Sequence of chain A:
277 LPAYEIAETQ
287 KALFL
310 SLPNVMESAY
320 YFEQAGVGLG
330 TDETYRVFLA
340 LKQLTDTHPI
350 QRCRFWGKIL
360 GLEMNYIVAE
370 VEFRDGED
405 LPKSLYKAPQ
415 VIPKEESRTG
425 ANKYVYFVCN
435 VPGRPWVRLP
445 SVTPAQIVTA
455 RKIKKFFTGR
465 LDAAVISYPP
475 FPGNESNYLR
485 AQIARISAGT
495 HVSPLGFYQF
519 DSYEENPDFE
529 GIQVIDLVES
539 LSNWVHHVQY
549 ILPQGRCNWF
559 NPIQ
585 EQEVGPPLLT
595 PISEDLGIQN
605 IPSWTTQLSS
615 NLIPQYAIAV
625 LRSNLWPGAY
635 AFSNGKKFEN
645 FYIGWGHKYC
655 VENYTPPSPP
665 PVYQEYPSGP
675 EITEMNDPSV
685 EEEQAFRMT

Sequence of chain B:
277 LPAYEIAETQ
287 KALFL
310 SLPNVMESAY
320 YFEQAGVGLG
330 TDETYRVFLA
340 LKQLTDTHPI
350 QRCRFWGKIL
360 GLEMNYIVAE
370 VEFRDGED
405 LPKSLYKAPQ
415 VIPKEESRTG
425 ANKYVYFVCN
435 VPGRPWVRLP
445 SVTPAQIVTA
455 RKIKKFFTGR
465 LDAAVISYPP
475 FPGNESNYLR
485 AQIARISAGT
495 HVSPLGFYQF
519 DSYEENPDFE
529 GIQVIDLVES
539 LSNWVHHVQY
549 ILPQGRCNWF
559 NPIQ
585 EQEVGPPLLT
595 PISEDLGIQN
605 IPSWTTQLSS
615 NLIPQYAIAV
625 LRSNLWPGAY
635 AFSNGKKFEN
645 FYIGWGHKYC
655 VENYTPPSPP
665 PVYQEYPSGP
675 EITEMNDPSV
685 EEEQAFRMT

The following describes two proteins that form a bound complex.

Residue-level contacts at the interface:
Residue Q619 in chain A interacts with residue S310 in chain B (closest heavy-atom distance 2.8 Å).
Residue I617 in chain A contacts residue F337 in chain B (closest heavy-atom distance 3.8 Å).
Residue S310 in chain A is in contact with residue Q619 in chain B (closest heavy-atom distance 3.2 Å).
Residue I617 in chain A is in contact with residue K341 in chain B (closest heavy-atom distance 4.1 Å).
Residue Y319 in chain A is in contact with residue M315 in chain B (closest heavy-atom distance 2.9 Å).
Residue K641 in chain A is in contact with residue K641 in chain B (closest heavy-atom distance 4.6 Å).
Residue L616 in chain A interacts with residue Y334 in chain B (closest heavy-atom distance 2.7 Å).
Residue S614 in chain A is in contact with residue Y334 in chain B (closest heavy-atom distance 4.6 Å).
Residue K341 in chain A is in contact with residue I617 in chain B (closest heavy-atom distance 4.9 Å).
Residue P312 in chain A is in contact with residue Y620 in chain B (closest heavy-atom distance 3.4 Å).
Residue Y620 in chain A is in contact with residue F337 in chain B (closest heavy-atom distance 4.5 Å).
Residue Y334 in chain A interacts with residue S614 in chain B (closest heavy-atom distance 4.0 Å).
Residue L616 in chain A is in contact with residue K341 in chain B (closest heavy-atom distance 3.7 Å).
Residue Q323 in chain A interacts with residue M315 in chain B (closest heavy-atom distance 3.4 Å).
Residue Y620 in chain A is in contact with residue L311 in chain B (closest heavy-atom distance 3.1 Å).
Residue F290 in chain A interacts with residue L616 in chain B (closest heavy-atom distance 3.5 Å).
Residue I617 in chain A is in contact with residue Y334 in chain B (closest heavy-atom distance 4.7 Å).
Residue L338 in chain A contacts residue L616 in chain B (closest heavy-atom distance 3.0 Å).
Residue Y334 in chain A is in contact with residue I617 in chain B (closest heavy-atom distance 2.9 Å).
Residue M315 in chain A contacts residue Y319 in chain B (closest heavy-atom distance 3.5 Å).
Residue L616 in chain A is in contact with residue L291 in chain B (closest heavy-atom distance 4.3 Å).
Residue E316 in chain A contacts residue Y320 in chain B (closest heavy-atom distance 3.9 Å).
Residue K641 in chain A contacts residue Y320 in chain B (closest heavy-atom distance 4.8 Å).
Residue Y620 in chain A contacts residue P312 in chain B (closest heavy-atom distance 3.4 Å).
Residue E316 in chain A is in contact with residue Y319 in chain B (closest heavy-atom distance 3.6 Å).
Residue L616 in chain A contacts residue L338 in chain B (closest heavy-atom distance 4.0 Å).
Residue Q619 in chain A contacts residue L311 in chain B (closest heavy-atom distance 3.6 Å).
Residue F337 in chain A is in contact with residue I617 in chain B (closest heavy-atom distance 3.6 Å).
Residue Y319 in chain A is in contact with residue E316 in chain B (closest heavy-atom distance 3.0 Å).
Residue Y620 in chain A is in contact with residue N313 in chain B (closest heavy-atom distance 2.8 Å).
Residue L338 in chain A contacts residue I617 in chain B (closest heavy-atom distance 3.8 Å).
Residue Y319 in chain A interacts with residue N313 in chain B (closest heavy-atom distance 4.4 Å).
Residue Y319 in chain A is in contact with residue Y319 in chain B (closest heavy-atom distance 3.6 Å).
Residue Y334 in chain A is in contact with residue L616 in chain B (closest heavy-atom distance 3.6 Å).
Residue Y334 in chain A is in contact with residue N615 in chain B (closest heavy-atom distance 4.9 Å).
Residue L616 in chain A contacts residue F290 in chain B (closest heavy-atom distance 4.2 Å).
Residue K341 in chain A contacts residue L616 in chain B (closest heavy-atom distance 3.6 Å).
Residue L289 in chain A is in contact with residue L616 in chain B (closest heavy-atom distance 4.6 Å).
Residue L616 in chain A is in contact with residue L289 in chain B (closest heavy-atom distance 4.1 Å).
Residue M315 in chain A interacts with residue Q323 in chain B (closest heavy-atom distance 3.6 Å).
Residue L311 in chain A is in contact with residue I617 in chain B (closest heavy-atom distance 4.1 Å).
Residue Y320 in chain A contacts residue E316 in chain B (closest heavy-atom distance 3.1 Å).
Residue N313 in chain A interacts with residue Y620 in chain B (closest heavy-atom distance 3.3 Å).
Residue L311 in chain A contacts residue Q619 in chain B (closest heavy-atom distance 4.1 Å).
Residue I617 in chain A contacts residue L338 in chain B (closest heavy-atom distance 4.2 Å).
Residue L311 in chain A interacts with residue Y620 in chain B (closest heavy-atom distance 2.5 Å).
Residue V314 in chain A is in contact with residue Y620 in chain B (closest heavy-atom distance 4.9 Å).
Residue K640 in chain A is in contact with residue K640 in chain B (closest heavy-atom distance 4.4 Å).
Residue F337 in chain A contacts residue Y620 in chain B (closest heavy-atom distance 3.6 Å).